Contacts between the two chains:
Residue Y160 in chain A interacts with residue D1 in chain B (closest heavy-atom distance 2.9 Å).
Residue Y100 in chain A is in contact with residue E3 in chain B (closest heavy-atom distance 2.8 Å).
Residue I74 in chain A is in contact with residue G6 in chain B (closest heavy-atom distance 4.2 Å).
Residue N64 in chain A is in contact with residue D1 in chain B (closest heavy-atom distance 3.4 Å).
Residue K147 in chain A contacts residue L9 in chain B (closest heavy-atom distance 2.6 Å).
Residue V68 in chain A interacts with residue F2 in chain B (closest heavy-atom distance 3.7 Å).
Residue Y60 in chain A contacts residue D1 in chain B (closest heavy-atom distance 3.5 Å).
Residue R66 in chain A contacts residue R4 in chain B (closest heavy-atom distance 3.5 Å).
Residue Y172 in chain A is in contact with residue D1 in chain B (closest heavy-atom distance 3.0 Å).
Residue W157 in chain A interacts with residue E3 in chain B (closest heavy-atom distance 3.8 Å).
Residue N67 in chain A contacts residue R4 in chain B (closest heavy-atom distance 3.5 Å).
Residue T81 in chain A contacts residue L9 in chain B (closest heavy-atom distance 3.8 Å).
Residue L96 in chain A contacts residue L9 in chain B (closest heavy-atom distance 4.2 Å).
Residue L125 in chain A interacts with residue L9 in chain B (closest heavy-atom distance 4.2 Å).
Residue W98 in chain A contacts residue F2 in chain B (closest heavy-atom distance 3.9 Å).
Residue T164 in chain A is in contact with residue D1 in chain B (closest heavy-atom distance 3.9 Å).
Residue Y8 in chain A is in contact with residue F2 in chain B (closest heavy-atom distance 3.5 Å).
Residue A151 in chain A contacts residue Y7 in chain B (closest heavy-atom distance 3.8 Å).
Residue N75 in chain A is in contact with residue E5 in chain B (closest heavy-atom distance 3.8 Å).
Residue D152 in chain A is in contact with residue Y7 in chain B (closest heavy-atom distance 3.9 Å).
Residue I74 in chain A is in contact with residue S8 in chain B (closest heavy-atom distance 4.0 Å).
Residue S71 in chain A contacts residue F2 in chain B (closest heavy-atom distance 3.6 Å).
Residue N64 in chain A contacts residue F2 in chain B (closest heavy-atom distance 2.8 Å).
Residue I74 in chain A interacts with residue Y7 in chain B (closest heavy-atom distance 3.5 Å).
Residue Y124 in chain A contacts residue L9 in chain B (closest heavy-atom distance 4.1 Å).
Residue Y160 in chain A is in contact with residue E3 in chain B (closest heavy-atom distance 3.4 Å).
Residue A153 in chain A interacts with residue Y7 in chain B (closest heavy-atom distance 3.5 Å).
Residue W148 in chain A interacts with residue L9 in chain B (closest heavy-atom distance 3.2 Å).
Residue S168 in chain A contacts residue D1 in chain B (closest heavy-atom distance 3.5 Å).
Residue K147 in chain A is in contact with residue S8 in chain B (closest heavy-atom distance 3.8 Å).
Residue Y8 in chain A is in contact with residue D1 in chain B (closest heavy-atom distance 2.7 Å).
Residue Y100 in chain A is in contact with residue F2 in chain B (closest heavy-atom distance 3.3 Å).
Residue W98 in chain A is in contact with residue E3 in chain B (closest heavy-atom distance 4.1 Å).
Residue Y85 in chain A is in contact with residue L9 in chain B (closest heavy-atom distance 2.9 Å).
Residue H156 in chain A interacts with residue Y7 in chain B (closest heavy-atom distance 3.7 Å).
Residue I74 in chain A contacts residue E5 in chain B (closest heavy-atom distance 3.2 Å).
Residue S10 in chain A interacts with residue F2 in chain B (closest heavy-atom distance 3.9 Å).
Residue N78 in chain A interacts with residue S8 in chain B (closest heavy-atom distance 3.7 Å).
Residue F117 in chain A contacts residue E5 in chain B (closest heavy-atom distance 3.3 Å).
Residue S71 in chain A contacts residue E5 in chain B (closest heavy-atom distance 3.1 Å).
Residue M46 in chain A contacts residue F2 in chain B (closest heavy-atom distance 3.7 Å).
Residue W157 in chain A interacts with residue E5 in chain B (closest heavy-atom distance 4.4 Å).
Residue N67 in chain A contacts residue E3 in chain B (closest heavy-atom distance 4.3 Å).
Residue H156 in chain A interacts with residue E3 in chain B (closest heavy-atom distance 2.5 Å).
Residue F117 in chain A contacts residue L9 in chain B (closest heavy-atom distance 3.9 Å).
Residue W148 in chain A interacts with residue E5 in chain B (closest heavy-atom distance 4.4 Å).
Residue R171 in chain A contacts residue D1 in chain B (closest heavy-atom distance 2.9 Å).
Residue R63 in chain A is in contact with residue D1 in chain B (closest heavy-atom distance 2.9 Å).
Residue A25 in chain A interacts with residue F2 in chain B (closest heavy-atom distance 4.2 Å).
Residue N78 in chain A interacts with residue L9 in chain B (closest heavy-atom distance 2.9 Å).
Residue G70 in chain A interacts with residue R4 in chain B (closest heavy-atom distance 3.8 Å).
Residue S144 in chain A contacts residue L9 in chain B (closest heavy-atom distance 2.8 Å).
Residue N67 in chain A is in contact with residue F2 in chain B (closest heavy-atom distance 3.3 Å).
Residue S71 in chain A is in contact with residue E3 in chain B (closest heavy-atom distance 3.4 Å).
Residue W98 in chain A is in contact with residue E5 in chain B (closest heavy-atom distance 3.3 Å).
Residue W148 in chain A interacts with residue Y7 in chain B (closest heavy-atom distance 3.6 Å).
Residue L6 in chain A contacts residue D1 in chain B (closest heavy-atom distance 4.2 Å).
Residue W148 in chain A contacts residue S8 in chain B (closest heavy-atom distance 2.9 Å).
Residue H156 in chain A interacts with residue R4 in chain B (closest heavy-atom distance 4.3 Å).
Residue S71 in chain A interacts with residue R4 in chain B (closest heavy-atom distance 3.6 Å).

Sequence of chain B:
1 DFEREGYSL

These two protein chains interact to form a complex.

Sequence of chain A:
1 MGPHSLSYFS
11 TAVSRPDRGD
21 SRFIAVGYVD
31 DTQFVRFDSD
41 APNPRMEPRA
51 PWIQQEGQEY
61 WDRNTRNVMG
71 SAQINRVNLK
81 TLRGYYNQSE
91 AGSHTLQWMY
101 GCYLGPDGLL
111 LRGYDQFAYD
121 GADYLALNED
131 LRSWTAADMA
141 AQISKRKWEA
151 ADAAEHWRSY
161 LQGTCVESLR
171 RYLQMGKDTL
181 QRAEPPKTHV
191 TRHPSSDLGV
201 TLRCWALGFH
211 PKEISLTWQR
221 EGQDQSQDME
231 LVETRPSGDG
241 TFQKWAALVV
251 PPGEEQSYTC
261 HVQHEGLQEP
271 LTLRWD